The following describes two proteins that form a bound complex.

Sequence of protein 2:
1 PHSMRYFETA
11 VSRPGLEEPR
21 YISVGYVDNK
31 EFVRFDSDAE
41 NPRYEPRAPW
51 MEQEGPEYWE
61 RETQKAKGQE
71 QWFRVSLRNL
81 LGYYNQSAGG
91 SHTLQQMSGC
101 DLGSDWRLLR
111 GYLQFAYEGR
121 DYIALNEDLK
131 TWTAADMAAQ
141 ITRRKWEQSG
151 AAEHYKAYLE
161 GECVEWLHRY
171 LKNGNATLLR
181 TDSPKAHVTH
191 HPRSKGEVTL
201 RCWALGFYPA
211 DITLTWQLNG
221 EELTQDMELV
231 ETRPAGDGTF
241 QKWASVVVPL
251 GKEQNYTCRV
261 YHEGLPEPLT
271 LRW

Contacts between the two chains:
Residue Y44 in protein 2 contacts residue A2 in protein 1 (closest heavy-atom distance 3.8 Å).
Residue Q96 in protein 2 is in contact with residue N5 in protein 1 (closest heavy-atom distance 2.9 Å).
Residue Y170 in protein 2 is in contact with residue S1 in protein 1 (closest heavy-atom distance 2.7 Å).
Residue S76 in protein 2 interacts with residue M9 in protein 1 (closest heavy-atom distance 3.2 Å).
Residue L80 in protein 2 is in contact with residue M9 in protein 1 (closest heavy-atom distance 4.3 Å).
Residue H154 in protein 2 contacts residue Y4 in protein 1 (closest heavy-atom distance 2.7 Å).
Residue W146 in protein 2 contacts residue A7 in protein 1 (closest heavy-atom distance 2.9 Å).
Residue Q69 in protein 2 contacts residue Y4 in protein 1 (closest heavy-atom distance 3.7 Å).
Residue G150 in protein 2 interacts with residue F6 in protein 1 (closest heavy-atom distance 4.2 Å).
Residue Y83 in protein 2 is in contact with residue M9 in protein 1 (closest heavy-atom distance 2.7 Å).
Residue H154 in protein 2 interacts with residue N5 in protein 1 (closest heavy-atom distance 4.0 Å).
Residue K145 in protein 2 interacts with residue T8 in protein 1 (closest heavy-atom distance 3.0 Å).
Residue Y58 in protein 2 is in contact with residue S1 in protein 1 (closest heavy-atom distance 4.4 Å).
Residue F115 in protein 2 contacts residue M9 in protein 1 (closest heavy-atom distance 4.1 Å).
Residue S76 in protein 2 is in contact with residue T8 in protein 1 (closest heavy-atom distance 3.6 Å).
Residue Y158 in protein 2 is in contact with residue A2 in protein 1 (closest heavy-atom distance 4.0 Å).
Residue Y158 in protein 2 is in contact with residue V3 in protein 1 (closest heavy-atom distance 3.3 Å).
Residue W72 in protein 2 interacts with residue F6 in protein 1 (closest heavy-atom distance 2.8 Å).
Residue K65 in protein 2 is in contact with residue S1 in protein 1 (closest heavy-atom distance 2.7 Å).
Residue T142 in protein 2 contacts residue M9 in protein 1 (closest heavy-atom distance 2.8 Å).
Residue N79 in protein 2 is in contact with residue T8 in protein 1 (closest heavy-atom distance 3.6 Å).
Residue Q69 in protein 2 contacts residue V3 in protein 1 (closest heavy-atom distance 3.7 Å).
Residue W146 in protein 2 contacts residue M9 in protein 1 (closest heavy-atom distance 3.5 Å).
Residue W72 in protein 2 contacts residue N5 in protein 1 (closest heavy-atom distance 3.3 Å).
Residue Q64 in protein 2 interacts with residue Y4 in protein 1 (closest heavy-atom distance 4.6 Å).
Residue A151 in protein 2 interacts with residue F6 in protein 1 (closest heavy-atom distance 3.5 Å).
Residue E8 in protein 2 interacts with residue V3 in protein 1 (closest heavy-atom distance 4.5 Å).
Residue Y158 in protein 2 is in contact with residue S1 in protein 1 (closest heavy-atom distance 2.8 Å).
Residue Y122 in protein 2 interacts with residue M9 in protein 1 (closest heavy-atom distance 3.9 Å).
Residue Y6 in protein 2 is in contact with residue S1 in protein 1 (closest heavy-atom distance 3.2 Å).
Residue W72 in protein 2 contacts residue A7 in protein 1 (closest heavy-atom distance 3.4 Å).
Residue K65 in protein 2 is in contact with residue A2 in protein 1 (closest heavy-atom distance 2.7 Å).
Residue H154 in protein 2 contacts residue F6 in protein 1 (closest heavy-atom distance 3.5 Å).
Residue Y155 in protein 2 is in contact with residue V3 in protein 1 (closest heavy-atom distance 4.3 Å).
Residue G68 in protein 2 interacts with residue Y4 in protein 1 (closest heavy-atom distance 4.0 Å).
Residue Y6 in protein 2 contacts residue A2 in protein 1 (closest heavy-atom distance 3.7 Å).
Residue Y155 in protein 2 is in contact with residue F6 in protein 1 (closest heavy-atom distance 2.9 Å).
Residue E62 in protein 2 is in contact with residue A2 in protein 1 (closest heavy-atom distance 2.7 Å).
Residue Y155 in protein 2 interacts with residue N5 in protein 1 (closest heavy-atom distance 3.5 Å).
Residue E62 in protein 2 interacts with residue S1 in protein 1 (closest heavy-atom distance 3.3 Å).
Residue E162 in protein 2 interacts with residue S1 in protein 1 (closest heavy-atom distance 2.8 Å).
Residue V75 in protein 2 is in contact with residue T8 in protein 1 (closest heavy-atom distance 4.0 Å).
Residue Y155 in protein 2 interacts with residue A7 in protein 1 (closest heavy-atom distance 4.3 Å).
Residue N79 in protein 2 is in contact with residue M9 in protein 1 (closest heavy-atom distance 3.0 Å).
Residue E162 in protein 2 interacts with residue A2 in protein 1 (closest heavy-atom distance 3.4 Å).
Residue K65 in protein 2 is in contact with residue Y4 in protein 1 (closest heavy-atom distance 3.7 Å).
Residue W72 in protein 2 contacts residue M9 in protein 1 (closest heavy-atom distance 3.2 Å).
Residue F73 in protein 2 interacts with residue N5 in protein 1 (closest heavy-atom distance 3.6 Å).
Residue W72 in protein 2 contacts residue T8 in protein 1 (closest heavy-atom distance 3.3 Å).
Residue S149 in protein 2 is in contact with residue F6 in protein 1 (closest heavy-atom distance 3.4 Å).
Residue Q69 in protein 2 contacts residue N5 in protein 1 (closest heavy-atom distance 2.7 Å).
Residue W146 in protein 2 interacts with residue T8 in protein 1 (closest heavy-atom distance 2.8 Å).
Residue S98 in protein 2 interacts with residue V3 in protein 1 (closest heavy-atom distance 3.5 Å).
Residue M4 in protein 2 is in contact with residue S1 in protein 1 (closest heavy-atom distance 3.8 Å).
Residue L94 in protein 2 interacts with residue M9 in protein 1 (closest heavy-atom distance 3.2 Å).
Residue W166 in protein 2 contacts residue S1 in protein 1 (closest heavy-atom distance 3.4 Å).
Residue F115 in protein 2 interacts with residue N5 in protein 1 (closest heavy-atom distance 4.2 Å).
Residue Y155 in protein 2 contacts residue Y4 in protein 1 (closest heavy-atom distance 4.4 Å).
Residue K145 in protein 2 interacts with residue M9 in protein 1 (closest heavy-atom distance 2.6 Å).
Residue S149 in protein 2 is in contact with residue A7 in protein 1 (closest heavy-atom distance 3.8 Å).

Sequence of protein 1:
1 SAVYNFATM